These two protein chains interact to form a complex.

Sequence of the first protein:
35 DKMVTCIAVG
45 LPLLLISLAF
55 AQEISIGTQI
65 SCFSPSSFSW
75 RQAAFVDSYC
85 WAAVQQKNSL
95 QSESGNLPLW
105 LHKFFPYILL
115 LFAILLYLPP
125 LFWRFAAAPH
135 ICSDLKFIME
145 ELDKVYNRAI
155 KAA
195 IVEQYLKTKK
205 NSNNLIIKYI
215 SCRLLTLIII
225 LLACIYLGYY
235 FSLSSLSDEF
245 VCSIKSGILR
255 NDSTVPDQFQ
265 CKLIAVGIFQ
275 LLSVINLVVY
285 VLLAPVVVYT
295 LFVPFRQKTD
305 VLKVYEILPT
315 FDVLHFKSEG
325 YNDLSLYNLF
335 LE

Residue-level contacts at the interface:
Residue F72 in the second protein interacts with residue S71 in the first protein (closest heavy-atom distance 2.2 Å).
Residue W104 in the second protein is in contact with residue L275 in the first protein (closest heavy-atom distance 3.6 Å).
Residue F108 in the second protein interacts with residue G271 in the first protein (closest heavy-atom distance 3.9 Å).
Residue P133 in the second protein contacts residue K36 in the first protein (closest heavy-atom distance 3.9 Å).
Residue F72 in the second protein is in contact with residue S70 in the first protein (closest heavy-atom distance 3.9 Å).
Residue E144 in the second protein contacts residue Y325 in the first protein (closest heavy-atom distance 4.2 Å).
Residue A86 in the second protein interacts with residue L267 in the first protein (closest heavy-atom distance 4.2 Å).
Residue Q89 in the second protein interacts with residue G271 in the first protein (closest heavy-atom distance 4.3 Å).
Residue S82 in the second protein interacts with residue I268 in the first protein (closest heavy-atom distance 3.2 Å).
Residue A86 in the second protein interacts with residue I268 in the first protein (closest heavy-atom distance 4.6 Å).
Residue F79 in the second protein interacts with residue S65 in the first protein (closest heavy-atom distance 3.1 Å).
Residue L125 in the second protein is in contact with residue C40 in the first protein (closest heavy-atom distance 4.1 Å).
Residue K201 in the second protein contacts residue E336 in the first protein (closest heavy-atom distance 3.6 Å).
Residue R254 in the second protein interacts with residue F67 in the first protein (closest heavy-atom distance 3.2 Å).
Residue F129 in the second protein interacts with residue K36 in the first protein (closest heavy-atom distance 3.8 Å).
Residue R254 in the second protein interacts with residue Q264 in the first protein (closest heavy-atom distance 3.3 Å).
Residue K203 in the second protein is in contact with residue N332 in the first protein (closest heavy-atom distance 4.4 Å).
Residue F141 in the second protein interacts with residue Y325 in the first protein (closest heavy-atom distance 3.4 Å).
Residue Q90 in the second protein contacts residue E243 in the first protein (closest heavy-atom distance 2.8 Å).
Residue F79 in the second protein contacts residue F67 in the first protein (closest heavy-atom distance 3.5 Å).
Residue A87 in the second protein is in contact with residue K266 in the first protein (closest heavy-atom distance 3.2 Å).
Residue A86 in the second protein contacts residue K266 in the first protein (closest heavy-atom distance 3.9 Å).
Residue Q89 in the second protein interacts with residue V270 in the first protein (closest heavy-atom distance 4.3 Å).
Residue Y83 in the second protein is in contact with residue K266 in the first protein (closest heavy-atom distance 3.4 Å).
Residue K201 in the second protein is in contact with residue L335 in the first protein (closest heavy-atom distance 4.4 Å).
Residue F79 in the second protein interacts with residue C66 in the first protein (closest heavy-atom distance 3.3 Å).
Residue Y111 in the second protein contacts residue L275 in the first protein (closest heavy-atom distance 3.0 Å).
Residue L114 in the second protein is in contact with residue S51 in the first protein (closest heavy-atom distance 4.6 Å).
Residue Q89 in the second protein contacts residue Q274 in the first protein (closest heavy-atom distance 3.6 Å).
Residue S73 in the second protein is in contact with residue S71 in the first protein (closest heavy-atom distance 3.3 Å).
Residue L115 in the second protein is in contact with residue I279 in the first protein (closest heavy-atom distance 3.8 Å).
Residue R75 in the second protein contacts residue A78 in the first protein (closest heavy-atom distance 4.2 Å).
Residue F141 in the second protein contacts residue G324 in the first protein (closest heavy-atom distance 4.0 Å).
Residue Q90 in the second protein interacts with residue K266 in the first protein (closest heavy-atom distance 3.7 Å).
Residue G251 in the second protein is in contact with residue Q264 in the first protein (closest heavy-atom distance 4.6 Å).
Residue K140 in the second protein interacts with residue Y325 in the first protein (closest heavy-atom distance 3.7 Å).
Residue W74 in the second protein interacts with residue W74 in the first protein (closest heavy-atom distance 3.2 Å).
Residue R75 in the second protein is in contact with residue A77 in the first protein (closest heavy-atom distance 3.7 Å).
Residue W85 in the second protein contacts residue I272 in the first protein (closest heavy-atom distance 4.6 Å).
Residue Y111 in the second protein interacts with residue L276 in the first protein (closest heavy-atom distance 3.4 Å).
Residue S73 in the second protein interacts with residue S68 in the first protein (closest heavy-atom distance 4.6 Å).
Residue T202 in the second protein interacts with residue N332 in the first protein (closest heavy-atom distance 4.1 Å).
Residue Y111 in the second protein contacts residue I279 in the first protein (closest heavy-atom distance 3.4 Å).
Residue E57 in the second protein is in contact with residue I58 in the first protein (closest heavy-atom distance 3.7 Å).
Residue W85 in the second protein is in contact with residue S59 in the first protein (closest heavy-atom distance 4.3 Å).
Residue S137 in the second protein contacts residue E323 in the first protein (closest heavy-atom distance 4.5 Å).
Residue Q198 in the second protein interacts with residue E336 in the first protein (closest heavy-atom distance 4.0 Å).
Residue Q90 in the second protein is in contact with residue S239 in the first protein (closest heavy-atom distance 4.0 Å).
Residue Q76 in the second protein is in contact with residue S68 in the first protein (closest heavy-atom distance 4.6 Å).
Residue S250 in the second protein interacts with residue Q264 in the first protein (closest heavy-atom distance 3.5 Å).
Residue F79 in the second protein is in contact with residue C265 in the first protein (closest heavy-atom distance 4.6 Å).
Residue Y83 in the second protein interacts with residue E243 in the first protein (closest heavy-atom distance 4.6 Å).
Residue F141 in the second protein interacts with residue S329 in the first protein (closest heavy-atom distance 3.9 Å).
Residue L114 in the second protein is in contact with residue A55 in the first protein (closest heavy-atom distance 4.2 Å).
Residue S82 in the second protein contacts residue S65 in the first protein (closest heavy-atom distance 4.1 Å).
Residue I118 in the second protein interacts with residue L48 in the first protein (closest heavy-atom distance 3.8 Å).
Residue Q90 in the second protein interacts with residue L240 in the first protein (closest heavy-atom distance 4.4 Å).
Residue V259 in the second protein contacts residue F67 in the first protein (closest heavy-atom distance 3.8 Å).
Residue R75 in the second protein is in contact with residue W74 in the first protein (closest heavy-atom distance 3.5 Å).
Residue F79 in the second protein contacts residue Q264 in the first protein (closest heavy-atom distance 3.7 Å).

Sequence of the second protein:
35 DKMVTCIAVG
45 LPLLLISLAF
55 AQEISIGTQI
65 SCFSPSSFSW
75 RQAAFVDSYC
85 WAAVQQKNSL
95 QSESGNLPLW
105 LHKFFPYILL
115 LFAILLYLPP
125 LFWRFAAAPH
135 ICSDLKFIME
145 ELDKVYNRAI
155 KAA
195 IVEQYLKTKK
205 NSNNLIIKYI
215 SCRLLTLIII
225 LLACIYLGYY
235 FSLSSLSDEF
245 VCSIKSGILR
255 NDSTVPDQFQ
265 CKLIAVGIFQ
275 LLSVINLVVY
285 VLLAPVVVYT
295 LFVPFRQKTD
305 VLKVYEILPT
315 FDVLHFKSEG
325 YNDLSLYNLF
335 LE